Sequence of protein 2:
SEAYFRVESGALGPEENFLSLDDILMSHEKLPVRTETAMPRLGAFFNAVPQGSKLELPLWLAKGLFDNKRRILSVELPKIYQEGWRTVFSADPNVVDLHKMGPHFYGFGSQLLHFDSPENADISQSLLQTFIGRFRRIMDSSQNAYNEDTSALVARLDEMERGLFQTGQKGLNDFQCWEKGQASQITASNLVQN

Contacts between the two chains:
Residue I152 in protein 1 interacts with residue R42 in protein 2 (closest heavy-atom distance 3.5 Å).
Residue I152 in protein 1 contacts residue A45 in protein 2 (closest heavy-atom distance 3.9 Å).
Residue I152 in protein 1 contacts residue F46 in protein 2 (closest heavy-atom distance 3.6 Å).
Residue H155 in protein 1 is in contact with residue R42 in protein 2 (closest heavy-atom distance 4.1 Å).
Residue V151 in protein 1 interacts with residue F46 in protein 2 (closest heavy-atom distance 4.6 Å).

Sequence of protein 1:
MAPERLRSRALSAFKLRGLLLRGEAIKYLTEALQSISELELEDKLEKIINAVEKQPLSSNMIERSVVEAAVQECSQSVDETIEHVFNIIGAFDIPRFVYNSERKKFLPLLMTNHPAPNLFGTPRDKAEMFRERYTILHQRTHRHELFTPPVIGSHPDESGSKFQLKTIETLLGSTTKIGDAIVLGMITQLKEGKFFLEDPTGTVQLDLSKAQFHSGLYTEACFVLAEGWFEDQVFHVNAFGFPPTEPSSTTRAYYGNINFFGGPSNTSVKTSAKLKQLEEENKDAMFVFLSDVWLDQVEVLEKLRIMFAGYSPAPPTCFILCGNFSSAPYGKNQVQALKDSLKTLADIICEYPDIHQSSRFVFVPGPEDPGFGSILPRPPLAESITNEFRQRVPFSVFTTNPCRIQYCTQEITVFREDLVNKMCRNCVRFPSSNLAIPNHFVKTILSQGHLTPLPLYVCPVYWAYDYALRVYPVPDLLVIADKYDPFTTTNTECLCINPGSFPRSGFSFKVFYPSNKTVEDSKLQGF

These two protein chains interact to form a complex.